Sequence of the first protein:
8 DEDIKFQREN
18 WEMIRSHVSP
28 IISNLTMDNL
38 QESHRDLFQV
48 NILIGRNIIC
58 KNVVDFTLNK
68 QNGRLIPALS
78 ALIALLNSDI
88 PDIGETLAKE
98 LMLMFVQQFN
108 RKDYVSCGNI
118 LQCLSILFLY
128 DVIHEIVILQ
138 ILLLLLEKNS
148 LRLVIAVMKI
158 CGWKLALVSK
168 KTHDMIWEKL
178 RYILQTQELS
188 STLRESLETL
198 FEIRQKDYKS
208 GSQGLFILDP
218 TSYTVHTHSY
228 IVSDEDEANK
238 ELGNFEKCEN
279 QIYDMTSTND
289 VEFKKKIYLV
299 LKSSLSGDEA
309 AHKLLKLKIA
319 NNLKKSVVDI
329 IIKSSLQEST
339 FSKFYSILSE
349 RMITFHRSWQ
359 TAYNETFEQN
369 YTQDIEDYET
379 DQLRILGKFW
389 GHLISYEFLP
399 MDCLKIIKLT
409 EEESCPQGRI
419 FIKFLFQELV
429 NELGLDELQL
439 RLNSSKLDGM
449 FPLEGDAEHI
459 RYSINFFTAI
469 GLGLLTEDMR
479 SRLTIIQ

Residue-level contacts at the interface:
Residue L1310 in the second protein interacts with residue L297 in the first protein (closest heavy-atom distance 3.1 Å).
Residue D1161 in the second protein contacts residue K341 in the first protein (closest heavy-atom distance 3.2 Å).
Residue N1323 in the second protein contacts residue S340 in the first protein (closest heavy-atom distance 3.7 Å).
Residue D1419 in the second protein contacts residue Y296 in the first protein (closest heavy-atom distance 3.1 Å).
Residue P300 in the second protein is in contact with residue R201 in the first protein (closest heavy-atom distance 3.6 Å).
Residue L1862 in the second protein interacts with residue M283 in the first protein (closest heavy-atom distance 3.2 Å).
Residue L1280 in the second protein contacts residue E307 in the first protein (closest heavy-atom distance 3.1 Å).
Residue R1170 in the second protein is in contact with residue H390 in the first protein (closest heavy-atom distance 3.8 Å).
Residue F1863 in the second protein is in contact with residue M283 in the first protein (closest heavy-atom distance 3.5 Å).
Residue R1316 in the second protein is in contact with residue K300 in the first protein (closest heavy-atom distance 3.4 Å).
Residue V1861 in the second protein is in contact with residue Y281 in the first protein (closest heavy-atom distance 3.6 Å).
Residue K1168 in the second protein interacts with residue N429 in the first protein (closest heavy-atom distance 3.3 Å).
Residue Q1169 in the second protein contacts residue N429 in the first protein (closest heavy-atom distance 3.4 Å).
Residue Y1911 in the second protein contacts residue S285 in the first protein (closest heavy-atom distance 3.6 Å).
Residue S1154 in the second protein contacts residue E348 in the first protein (closest heavy-atom distance 2.9 Å).
Residue R1170 in the second protein is in contact with residue E426 in the first protein (closest heavy-atom distance 3.0 Å).
Residue Q1422 in the second protein interacts with residue K293 in the first protein (closest heavy-atom distance 3.1 Å).
Residue T1313 in the second protein contacts residue K300 in the first protein (closest heavy-atom distance 3.3 Å).
Residue R1360 in the second protein is in contact with residue D379 in the first protein (closest heavy-atom distance 2.8 Å).
Residue N303 in the second protein interacts with residue Q202 in the first protein (closest heavy-atom distance 3.4 Å).
Residue P1312 in the second protein is in contact with residue K300 in the first protein (closest heavy-atom distance 3.3 Å).
Residue E1157 in the second protein contacts residue F342 in the first protein (closest heavy-atom distance 3.2 Å).
Residue N1323 in the second protein interacts with residue T338 in the first protein (closest heavy-atom distance 3.6 Å).
Residue D1156 in the second protein interacts with residue I345 in the first protein (closest heavy-atom distance 3.2 Å).
Residue Q1859 in the second protein contacts residue Y281 in the first protein (closest heavy-atom distance 3.2 Å).
Residue R1170 in the second protein contacts residue N429 in the first protein (closest heavy-atom distance 3.6 Å).
Residue L1862 in the second protein interacts with residue D282 in the first protein (closest heavy-atom distance 3.2 Å).
Residue M1860 in the second protein is in contact with residue I280 in the first protein (closest heavy-atom distance 3.7 Å).
Residue F1863 in the second protein interacts with residue T284 in the first protein (closest heavy-atom distance 3.5 Å).
Residue P304 in the second protein interacts with residue Q182 in the first protein (closest heavy-atom distance 2.7 Å).
Residue R1170 in the second protein is in contact with residue E430 in the first protein (closest heavy-atom distance 3.4 Å).
Residue N1864 in the second protein contacts residue T284 in the first protein (closest heavy-atom distance 3.4 Å).
Residue F1315 in the second protein interacts with residue L303 in the first protein (closest heavy-atom distance 3.5 Å).
Residue L1862 in the second protein interacts with residue Y281 in the first protein (closest heavy-atom distance 3.0 Å).
Residue Q1169 in the second protein is in contact with residue G432 in the first protein (closest heavy-atom distance 3.0 Å).
Residue R1360 in the second protein interacts with residue S337 in the first protein (closest heavy-atom distance 3.3 Å).
Residue D1156 in the second protein interacts with residue K341 in the first protein (closest heavy-atom distance 3.5 Å).
Residue R1316 in the second protein contacts residue F342 in the first protein (closest heavy-atom distance 3.4 Å).
Residue Y1317 in the second protein is in contact with residue K300 in the first protein (closest heavy-atom distance 3.4 Å).
Residue P300 in the second protein interacts with residue Q202 in the first protein (closest heavy-atom distance 3.3 Å).
Residue E1157 in the second protein is in contact with residue K341 in the first protein (closest heavy-atom distance 3.1 Å).
Residue L1310 in the second protein interacts with residue V298 in the first protein (closest heavy-atom distance 3.7 Å).
Residue Q1169 in the second protein interacts with residue L431 in the first protein (closest heavy-atom distance 3.4 Å).
Residue L1231 in the second protein is in contact with residue L303 in the first protein (closest heavy-atom distance 3.7 Å).
Residue M1860 in the second protein interacts with residue Y281 in the first protein (closest heavy-atom distance 3.1 Å).
Residue F1299 in the second protein interacts with residue H310 in the first protein (closest heavy-atom distance 3.6 Å).
Residue F1299 in the second protein contacts residue D306 in the first protein (closest heavy-atom distance 3.6 Å).
Residue V1861 in the second protein is in contact with residue M283 in the first protein (closest heavy-atom distance 3.5 Å).
Residue N1323 in the second protein contacts residue F339 in the first protein (closest heavy-atom distance 2.8 Å).
Residue R1316 in the second protein interacts with residue S301 in the first protein (closest heavy-atom distance 3.6 Å).
Residue F298 in the second protein is in contact with residue R178 in the first protein (closest heavy-atom distance 3.7 Å).
Residue N1155 in the second protein contacts residue K341 in the first protein (closest heavy-atom distance 3.5 Å).
Residue A1423 in the second protein interacts with residue L297 in the first protein (closest heavy-atom distance 3.7 Å).
Residue R1330 in the second protein contacts residue R382 in the first protein (closest heavy-atom distance 3.7 Å).
Residue S301 in the second protein is in contact with residue Q202 in the first protein (closest heavy-atom distance 2.9 Å).
Residue F1299 in the second protein contacts residue E307 in the first protein (closest heavy-atom distance 3.3 Å).
Residue D1327 in the second protein interacts with residue T338 in the first protein (closest heavy-atom distance 2.9 Å).
Residue R1316 in the second protein is in contact with residue E336 in the first protein (closest heavy-atom distance 3.0 Å).
Residue I305 in the second protein contacts residue Q182 in the first protein (closest heavy-atom distance 3.1 Å).
Residue P304 in the second protein is in contact with residue F198 in the first protein (closest heavy-atom distance 3.7 Å).

Sequence of the second protein:
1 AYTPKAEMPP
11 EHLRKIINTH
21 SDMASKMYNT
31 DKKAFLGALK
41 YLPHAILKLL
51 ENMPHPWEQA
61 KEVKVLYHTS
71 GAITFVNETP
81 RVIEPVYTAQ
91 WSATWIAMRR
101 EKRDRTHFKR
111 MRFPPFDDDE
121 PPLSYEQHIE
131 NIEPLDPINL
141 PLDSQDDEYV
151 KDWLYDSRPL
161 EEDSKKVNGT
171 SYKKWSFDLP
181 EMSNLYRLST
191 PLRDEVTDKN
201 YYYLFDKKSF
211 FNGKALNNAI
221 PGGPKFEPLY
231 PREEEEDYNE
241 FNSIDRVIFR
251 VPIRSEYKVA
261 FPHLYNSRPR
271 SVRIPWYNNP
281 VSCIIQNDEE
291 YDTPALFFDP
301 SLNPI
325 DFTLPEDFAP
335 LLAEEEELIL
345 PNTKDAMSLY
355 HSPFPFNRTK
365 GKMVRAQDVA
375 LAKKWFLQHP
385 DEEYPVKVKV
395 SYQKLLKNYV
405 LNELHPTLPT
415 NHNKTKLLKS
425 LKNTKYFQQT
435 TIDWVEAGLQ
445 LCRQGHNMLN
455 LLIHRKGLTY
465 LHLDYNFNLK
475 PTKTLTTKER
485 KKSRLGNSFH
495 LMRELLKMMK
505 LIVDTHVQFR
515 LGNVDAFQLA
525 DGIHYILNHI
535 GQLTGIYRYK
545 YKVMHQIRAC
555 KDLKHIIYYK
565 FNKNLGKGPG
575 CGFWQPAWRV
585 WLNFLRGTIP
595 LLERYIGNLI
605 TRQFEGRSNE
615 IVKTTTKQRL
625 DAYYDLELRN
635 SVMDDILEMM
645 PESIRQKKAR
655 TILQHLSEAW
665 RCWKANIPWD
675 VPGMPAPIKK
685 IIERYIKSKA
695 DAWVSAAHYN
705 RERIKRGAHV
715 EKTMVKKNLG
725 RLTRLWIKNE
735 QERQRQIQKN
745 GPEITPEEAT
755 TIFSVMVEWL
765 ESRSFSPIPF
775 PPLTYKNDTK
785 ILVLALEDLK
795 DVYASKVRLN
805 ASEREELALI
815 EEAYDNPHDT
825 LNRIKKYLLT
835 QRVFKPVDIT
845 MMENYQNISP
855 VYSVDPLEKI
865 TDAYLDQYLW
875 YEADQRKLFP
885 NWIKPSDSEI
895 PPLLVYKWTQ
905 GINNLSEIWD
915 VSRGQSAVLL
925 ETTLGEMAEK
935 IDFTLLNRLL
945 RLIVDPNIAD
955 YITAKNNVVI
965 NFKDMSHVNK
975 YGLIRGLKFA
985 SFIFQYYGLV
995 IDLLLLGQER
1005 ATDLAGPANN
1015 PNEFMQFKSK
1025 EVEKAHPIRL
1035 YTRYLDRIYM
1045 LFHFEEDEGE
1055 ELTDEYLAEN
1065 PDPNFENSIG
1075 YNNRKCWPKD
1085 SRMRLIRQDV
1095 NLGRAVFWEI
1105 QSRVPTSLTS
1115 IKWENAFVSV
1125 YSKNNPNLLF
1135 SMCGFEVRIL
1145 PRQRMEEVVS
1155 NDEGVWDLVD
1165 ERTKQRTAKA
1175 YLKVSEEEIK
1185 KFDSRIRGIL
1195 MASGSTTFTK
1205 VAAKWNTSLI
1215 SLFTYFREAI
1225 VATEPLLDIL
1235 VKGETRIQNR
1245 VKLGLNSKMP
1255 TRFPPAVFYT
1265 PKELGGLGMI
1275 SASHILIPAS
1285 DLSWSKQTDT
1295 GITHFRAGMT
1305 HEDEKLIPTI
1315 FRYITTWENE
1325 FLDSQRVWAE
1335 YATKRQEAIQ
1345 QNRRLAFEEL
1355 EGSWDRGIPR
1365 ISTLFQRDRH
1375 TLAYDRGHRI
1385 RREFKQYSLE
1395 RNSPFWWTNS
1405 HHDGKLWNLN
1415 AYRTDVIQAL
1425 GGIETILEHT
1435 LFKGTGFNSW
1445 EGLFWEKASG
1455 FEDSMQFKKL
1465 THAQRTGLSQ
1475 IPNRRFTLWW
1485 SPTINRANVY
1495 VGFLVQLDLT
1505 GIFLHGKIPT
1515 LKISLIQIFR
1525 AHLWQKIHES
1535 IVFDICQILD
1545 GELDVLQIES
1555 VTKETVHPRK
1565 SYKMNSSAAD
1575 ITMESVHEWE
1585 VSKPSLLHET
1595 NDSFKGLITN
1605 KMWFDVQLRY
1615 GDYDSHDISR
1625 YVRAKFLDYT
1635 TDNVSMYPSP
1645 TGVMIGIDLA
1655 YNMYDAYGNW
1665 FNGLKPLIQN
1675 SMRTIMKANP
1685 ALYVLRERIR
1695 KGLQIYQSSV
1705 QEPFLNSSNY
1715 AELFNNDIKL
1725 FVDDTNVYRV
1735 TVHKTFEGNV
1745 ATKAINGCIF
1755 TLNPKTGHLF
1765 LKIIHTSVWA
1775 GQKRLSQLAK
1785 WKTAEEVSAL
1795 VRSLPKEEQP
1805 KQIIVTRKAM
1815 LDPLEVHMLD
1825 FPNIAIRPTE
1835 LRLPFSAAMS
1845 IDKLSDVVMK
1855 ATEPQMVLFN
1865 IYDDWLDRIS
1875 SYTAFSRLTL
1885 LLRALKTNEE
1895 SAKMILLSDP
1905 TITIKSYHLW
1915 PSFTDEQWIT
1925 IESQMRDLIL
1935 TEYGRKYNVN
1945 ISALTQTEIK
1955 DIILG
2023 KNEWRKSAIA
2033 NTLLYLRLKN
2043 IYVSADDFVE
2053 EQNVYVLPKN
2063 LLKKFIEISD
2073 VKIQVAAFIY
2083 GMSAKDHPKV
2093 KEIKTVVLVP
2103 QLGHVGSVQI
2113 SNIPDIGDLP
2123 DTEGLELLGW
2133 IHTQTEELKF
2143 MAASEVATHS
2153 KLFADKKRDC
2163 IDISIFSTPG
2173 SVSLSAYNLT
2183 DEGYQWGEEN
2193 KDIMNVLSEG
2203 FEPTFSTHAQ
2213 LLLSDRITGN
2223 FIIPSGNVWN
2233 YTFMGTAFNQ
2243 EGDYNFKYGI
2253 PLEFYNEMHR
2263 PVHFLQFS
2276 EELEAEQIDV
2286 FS

These two protein chains interact to form a complex.